This data describes a binding interaction between two proteins.

Interface contacts:
Residue F99 in protein 1 contacts residue Y8 in protein 2 (closest heavy-atom distance 3.5 Å).
Residue L101 in protein 1 interacts with residue G6 in protein 2 (closest heavy-atom distance 3.2 Å).
Residue L101 in protein 1 contacts residue P4 in protein 2 (closest heavy-atom distance 5.0 Å).
Residue L101 in protein 1 contacts residue A7 in protein 2 (closest heavy-atom distance 3.5 Å).
Residue A96 in protein 1 is in contact with residue P5 in protein 2 (closest heavy-atom distance 4.0 Å).
Residue F99 in protein 1 contacts residue P9 in protein 2 (closest heavy-atom distance 3.5 Å).
Residue F99 in protein 1 contacts residue A7 in protein 2 (closest heavy-atom distance 3.6 Å).
Residue A96 in protein 1 contacts residue G6 in protein 2 (closest heavy-atom distance 2.9 Å).
Residue D33 in protein 1 interacts with residue P5 in protein 2 (closest heavy-atom distance 3.7 Å).
Residue H31 in protein 1 interacts with residue P5 in protein 2 (closest heavy-atom distance 3.2 Å).
Residue T97 in protein 1 interacts with residue P5 in protein 2 (closest heavy-atom distance 4.4 Å).
Residue T97 in protein 1 interacts with residue G6 in protein 2 (closest heavy-atom distance 3.7 Å).
Residue Y37 in protein 1 interacts with residue P4 in protein 2 (closest heavy-atom distance 4.0 Å).
Residue P100 in protein 1 interacts with residue G6 in protein 2 (closest heavy-atom distance 4.3 Å).
Residue H98 in protein 1 contacts residue G6 in protein 2 (closest heavy-atom distance 3.7 Å).
Residue A96 in protein 1 contacts residue P4 in protein 2 (closest heavy-atom distance 3.5 Å).
Residue F99 in protein 1 contacts residue G10 in protein 2 (closest heavy-atom distance 4.9 Å).
Residue Y37 in protein 1 is in contact with residue P5 in protein 2 (closest heavy-atom distance 3.5 Å).
Residue A96 in protein 1 interacts with residue A7 in protein 2 (closest heavy-atom distance 4.5 Å).
Residue F99 in protein 1 interacts with residue G6 in protein 2 (closest heavy-atom distance 3.1 Å).

Sequence of protein 1:
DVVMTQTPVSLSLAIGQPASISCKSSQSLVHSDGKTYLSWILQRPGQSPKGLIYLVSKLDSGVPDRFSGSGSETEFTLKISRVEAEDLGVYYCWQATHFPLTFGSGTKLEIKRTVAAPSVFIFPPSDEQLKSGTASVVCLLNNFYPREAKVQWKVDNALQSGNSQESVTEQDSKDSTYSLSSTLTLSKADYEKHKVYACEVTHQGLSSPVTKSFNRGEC

Sequence of protein 2:
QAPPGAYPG